These two protein chains interact to form a complex.

Sequence of chain B:
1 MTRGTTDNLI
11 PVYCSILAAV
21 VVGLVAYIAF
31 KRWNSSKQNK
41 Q

Sequence of chain A:
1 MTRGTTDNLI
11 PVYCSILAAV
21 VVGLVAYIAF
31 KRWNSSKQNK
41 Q

Contacts between the two chains:
Residue A18 in chain A contacts residue V22 in chain B (closest heavy-atom distance 4.9 Å).
Residue V22 in chain A interacts with residue V22 in chain B (closest heavy-atom distance 3.5 Å).
Residue A18 in chain A interacts with residue A18 in chain B (closest heavy-atom distance 4.6 Å).
Residue L17 in chain A is in contact with residue C14 in chain B (closest heavy-atom distance 4.4 Å).
Residue F30 in chain A contacts residue W33 in chain B (closest heavy-atom distance 3.1 Å).
Residue C14 in chain A is in contact with residue L17 in chain B (closest heavy-atom distance 4.5 Å).
Residue V22 in chain A contacts residue V25 in chain B (closest heavy-atom distance 3.8 Å).
Residue V22 in chain A contacts residue A18 in chain B (closest heavy-atom distance 4.9 Å).
Residue C14 in chain A is in contact with residue C14 in chain B (closest heavy-atom distance 1.9 Å).
Residue W33 in chain A interacts with residue F30 in chain B (closest heavy-atom distance 3.1 Å).
Residue V21 in chain A interacts with residue V22 in chain B (closest heavy-atom distance 3.6 Å).
Residue R3 in chain A is in contact with residue Y13 in chain B (closest heavy-atom distance 4.6 Å).
Residue V25 in chain A interacts with residue V22 in chain B (closest heavy-atom distance 3.7 Å).
Residue V22 in chain A is in contact with residue V21 in chain B (closest heavy-atom distance 3.6 Å).